Sequence of protein 1:
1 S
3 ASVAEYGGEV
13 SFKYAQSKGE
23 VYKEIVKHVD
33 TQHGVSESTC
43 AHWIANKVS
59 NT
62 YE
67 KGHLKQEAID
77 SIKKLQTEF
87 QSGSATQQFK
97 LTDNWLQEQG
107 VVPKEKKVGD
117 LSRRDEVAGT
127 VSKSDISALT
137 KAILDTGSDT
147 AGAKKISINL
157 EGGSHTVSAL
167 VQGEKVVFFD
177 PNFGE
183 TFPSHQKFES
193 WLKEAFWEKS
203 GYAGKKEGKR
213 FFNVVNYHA

These two protein chains interact to form a complex.

Contacts between the two chains:
Residue E181 in protein 2 is in contact with residue W45 in protein 1 (closest heavy-atom distance 2.9 Å).
Residue G68 in protein 2 interacts with residue K15 in protein 1 (closest heavy-atom distance 2.9 Å).
Residue N218 in protein 2 contacts residue K150 in protein 1 (closest heavy-atom distance 2.8 Å).
Residue S160 in protein 2 contacts residue K208 in protein 1 (closest heavy-atom distance 2.8 Å).
Residue V167 in protein 2 interacts with residue G148 in protein 1 (closest heavy-atom distance 2.8 Å).
Residue K150 in protein 2 contacts residue N218 in protein 1 (closest heavy-atom distance 2.7 Å).
Residue G206 in protein 2 interacts with residue E157 in protein 1 (closest heavy-atom distance 3.1 Å).
Residue L156 in protein 2 is in contact with residue G159 in protein 1 (closest heavy-atom distance 2.9 Å).
Residue F214 in protein 2 is in contact with residue S153 in protein 1 (closest heavy-atom distance 3.0 Å).
Residue G148 in protein 2 interacts with residue V167 in protein 1 (closest heavy-atom distance 2.8 Å).
Residue E157 in protein 2 is in contact with residue K207 in protein 1 (closest heavy-atom distance 2.8 Å).
Residue S128 in protein 2 contacts residue W199 in protein 1 (closest heavy-atom distance 3.0 Å).
Residue K151 in protein 2 interacts with residue V217 in protein 1 (closest heavy-atom distance 2.9 Å).
Residue G159 in protein 2 is in contact with residue L156 in protein 1 (closest heavy-atom distance 2.9 Å).
Residue E122 in protein 2 interacts with residue N215 in protein 1 (closest heavy-atom distance 3.0 Å).
Residue H161 in protein 2 interacts with residue I154 in protein 1 (closest heavy-atom distance 2.9 Å).
Residue N215 in protein 2 is in contact with residue S153 in protein 1 (closest heavy-atom distance 2.8 Å).
Residue V123 in protein 2 contacts residue V216 in protein 1 (closest heavy-atom distance 2.8 Å).
Residue T162 in protein 2 contacts residue E39 in protein 1 (closest heavy-atom distance 2.8 Å).
Residue I152 in protein 2 interacts with residue V163 in protein 1 (closest heavy-atom distance 2.8 Å).
Residue K195 in protein 2 contacts residue S133 in protein 1 (closest heavy-atom distance 2.9 Å).
Residue G206 in protein 2 interacts with residue K129 in protein 1 (closest heavy-atom distance 2.5 Å).
Residue S164 in protein 2 is in contact with residue K150 in protein 1 (closest heavy-atom distance 3.1 Å).
Residue S130 in protein 2 is in contact with residue E209 in protein 1 (closest heavy-atom distance 3.1 Å).
Residue A147 in protein 2 interacts with residue V167 in protein 1 (closest heavy-atom distance 3.0 Å).
Residue K207 in protein 2 interacts with residue E157 in protein 1 (closest heavy-atom distance 2.6 Å).
Residue V216 in protein 2 contacts residue V123 in protein 1 (closest heavy-atom distance 2.9 Å).
Residue V108 in protein 2 interacts with residue H220 in protein 1 (closest heavy-atom distance 2.9 Å).
Residue V163 in protein 2 contacts residue I152 in protein 1 (closest heavy-atom distance 2.8 Å).
Residue E181 in protein 2 contacts residue Y62 in protein 1 (closest heavy-atom distance 2.6 Å).
Residue K129 in protein 2 is in contact with residue G206 in protein 1 (closest heavy-atom distance 2.7 Å).
Residue Y219 in protein 2 interacts with residue A149 in protein 1 (closest heavy-atom distance 2.8 Å).
Residue K150 in protein 2 contacts residue A165 in protein 1 (closest heavy-atom distance 2.8 Å).
Residue V217 in protein 2 contacts residue K151 in protein 1 (closest heavy-atom distance 3.0 Å).
Residue G68 in protein 2 interacts with residue A17 in protein 1 (closest heavy-atom distance 2.8 Å).
Residue S160 in protein 2 interacts with residue N155 in protein 1 (closest heavy-atom distance 3.1 Å).
Residue W45 in protein 2 interacts with residue E181 in protein 1 (closest heavy-atom distance 2.8 Å).
Residue G125 in protein 2 interacts with residue F214 in protein 1 (closest heavy-atom distance 3.0 Å).
Residue R212 in protein 2 is in contact with residue V127 in protein 1 (closest heavy-atom distance 2.7 Å).
Residue K208 in protein 2 is in contact with residue E157 in protein 1 (closest heavy-atom distance 3.0 Å).
Residue W199 in protein 2 contacts residue S128 in protein 1 (closest heavy-atom distance 3.0 Å).
Residue V167 in protein 2 contacts residue A147 in protein 1 (closest heavy-atom distance 3.0 Å).
Residue S153 in protein 2 interacts with residue N215 in protein 1 (closest heavy-atom distance 2.8 Å).
Residue I154 in protein 2 interacts with residue H161 in protein 1 (closest heavy-atom distance 2.9 Å).
Residue E122 in protein 2 is in contact with residue V216 in protein 1 (closest heavy-atom distance 3.1 Å).
Residue V127 in protein 2 contacts residue R212 in protein 1 (closest heavy-atom distance 2.9 Å).
Residue K150 in protein 2 interacts with residue S164 in protein 1 (closest heavy-atom distance 3.1 Å).
Residue N218 in protein 2 contacts residue K110 in protein 1 (closest heavy-atom distance 2.8 Å).
Residue F213 in protein 2 contacts residue N155 in protein 1 (closest heavy-atom distance 3.0 Å).
Residue A165 in protein 2 contacts residue K150 in protein 1 (closest heavy-atom distance 2.8 Å).
Residue K110 in protein 2 contacts residue N218 in protein 1 (closest heavy-atom distance 2.9 Å).
Residue G158 in protein 2 contacts residue L156 in protein 1 (closest heavy-atom distance 3.1 Å).
Residue T146 in protein 2 interacts with residue G169 in protein 1 (closest heavy-atom distance 2.8 Å).
Residue N155 in protein 2 interacts with residue F213 in protein 1 (closest heavy-atom distance 2.9 Å).
Residue E157 in protein 2 is in contact with residue K208 in protein 1 (closest heavy-atom distance 3.0 Å).
Residue G169 in protein 2 is in contact with residue T146 in protein 1 (closest heavy-atom distance 2.9 Å).
Residue Y62 in protein 2 interacts with residue E181 in protein 1 (closest heavy-atom distance 2.7 Å).
Residue D121 in protein 2 is in contact with residue N218 in protein 1 (closest heavy-atom distance 3.1 Å).
Residue A149 in protein 2 interacts with residue Y219 in protein 1 (closest heavy-atom distance 2.7 Å).
Residue E39 in protein 2 is in contact with residue T162 in protein 1 (closest heavy-atom distance 3.0 Å).

Sequence of protein 2:
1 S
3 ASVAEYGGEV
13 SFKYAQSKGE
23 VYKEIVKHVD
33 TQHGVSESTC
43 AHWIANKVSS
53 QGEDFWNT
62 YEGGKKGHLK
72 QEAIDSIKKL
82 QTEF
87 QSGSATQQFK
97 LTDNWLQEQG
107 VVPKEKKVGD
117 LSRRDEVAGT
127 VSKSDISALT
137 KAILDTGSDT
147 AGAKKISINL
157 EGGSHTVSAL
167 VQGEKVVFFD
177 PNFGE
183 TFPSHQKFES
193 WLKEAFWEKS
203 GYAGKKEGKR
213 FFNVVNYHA